Sequence of the first protein:
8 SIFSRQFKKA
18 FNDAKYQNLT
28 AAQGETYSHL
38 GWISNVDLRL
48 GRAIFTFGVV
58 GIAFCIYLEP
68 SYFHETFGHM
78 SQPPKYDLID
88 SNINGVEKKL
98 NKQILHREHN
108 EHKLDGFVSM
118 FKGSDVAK

The following describes two proteins that form a bound complex.

Residue-level contacts at the interface:
Residue N161 in the second protein contacts residue Y83 in the first protein (closest heavy-atom distance 2.7 Å).
Residue Y33 in the second protein contacts residue F114 in the first protein (closest heavy-atom distance 3.7 Å).
Residue V83 in the second protein is in contact with residue I86 in the first protein (closest heavy-atom distance 3.5 Å).
Residue P107 in the second protein interacts with residue D84 in the first protein (closest heavy-atom distance 3.8 Å).
Residue V193 in the second protein is in contact with residue N98 in the first protein (closest heavy-atom distance 3.9 Å).
Residue F84 in the second protein is in contact with residue I90 in the first protein (closest heavy-atom distance 3.6 Å).
Residue P195 in the second protein interacts with residue L97 in the first protein (closest heavy-atom distance 3.9 Å).
Residue E165 in the second protein contacts residue D84 in the first protein (closest heavy-atom distance 3.2 Å).
Residue N161 in the second protein is in contact with residue P81 in the first protein (closest heavy-atom distance 3.6 Å).
Residue E165 in the second protein is in contact with residue L85 in the first protein (closest heavy-atom distance 3.8 Å).
Residue G111 in the second protein contacts residue Y64 in the first protein (closest heavy-atom distance 3.2 Å).
Residue Y33 in the second protein interacts with residue L111 in the first protein (closest heavy-atom distance 4.0 Å).
Residue Y33 in the second protein is in contact with residue K110 in the first protein (closest heavy-atom distance 3.8 Å).
Residue H19 in the second protein interacts with residue E108 in the first protein (closest heavy-atom distance 2.4 Å).
Residue Y115 in the second protein contacts residue P80 in the first protein (closest heavy-atom distance 3.6 Å).
Residue T91 in the second protein interacts with residue L102 in the first protein (closest heavy-atom distance 3.7 Å).
Residue L110 in the second protein interacts with residue K82 in the first protein (closest heavy-atom distance 3.8 Å).
Residue H94 in the second protein is in contact with residue H109 in the first protein (closest heavy-atom distance 3.4 Å).
Residue L110 in the second protein interacts with residue P80 in the first protein (closest heavy-atom distance 3.6 Å).
Residue K22 in the second protein interacts with residue L111 in the first protein (closest heavy-atom distance 3.5 Å).
Residue H158 in the second protein is in contact with residue Y83 in the first protein (closest heavy-atom distance 3.7 Å).
Residue H158 in the second protein contacts residue P81 in the first protein (closest heavy-atom distance 3.5 Å).
Residue I26 in the second protein is in contact with residue L111 in the first protein (closest heavy-atom distance 3.7 Å).
Residue F84 in the second protein is in contact with residue N98 in the first protein (closest heavy-atom distance 3.2 Å).
Residue V83 in the second protein contacts residue N89 in the first protein (closest heavy-atom distance 3.8 Å).
Residue K88 in the second protein contacts residue N98 in the first protein (closest heavy-atom distance 3.8 Å).
Residue M25 in the second protein contacts residue L111 in the first protein (closest heavy-atom distance 3.7 Å).
Residue L110 in the second protein is in contact with residue P81 in the first protein (closest heavy-atom distance 3.4 Å).
Residue V193 in the second protein interacts with residue I90 in the first protein (closest heavy-atom distance 4.1 Å).
Residue F84 in the second protein contacts residue D87 in the first protein (closest heavy-atom distance 3.0 Å).
Residue F92 in the second protein contacts residue E105 in the first protein (closest heavy-atom distance 3.1 Å).
Residue T91 in the second protein is in contact with residue H106 in the first protein (closest heavy-atom distance 3.9 Å).
Residue R203 in the second protein interacts with residue E105 in the first protein (closest heavy-atom distance 3.4 Å).
Residue T114 in the second protein is in contact with residue P80 in the first protein (closest heavy-atom distance 4.0 Å).
Residue K87 in the second protein is in contact with residue D84 in the first protein (closest heavy-atom distance 3.5 Å).
Residue H19 in the second protein interacts with residue R104 in the first protein (closest heavy-atom distance 3.4 Å).
Residue K22 in the second protein interacts with residue E108 in the first protein (closest heavy-atom distance 3.7 Å).
Residue L108 in the second protein interacts with residue K82 in the first protein (closest heavy-atom distance 3.4 Å).
Residue E165 in the second protein interacts with residue Y83 in the first protein (closest heavy-atom distance 3.5 Å).
Residue S80 in the second protein contacts residue N89 in the first protein (closest heavy-atom distance 2.8 Å).
Residue Y32 in the second protein is in contact with residue F114 in the first protein (closest heavy-atom distance 3.9 Å).
Residue L110 in the second protein contacts residue Y64 in the first protein (closest heavy-atom distance 3.9 Å).
Residue P195 in the second protein is in contact with residue E94 in the first protein (closest heavy-atom distance 3.2 Å).
Residue L157 in the second protein interacts with residue P81 in the first protein (closest heavy-atom distance 3.6 Å).
Residue Y115 in the second protein contacts residue Q79 in the first protein (closest heavy-atom distance 3.2 Å).
Residue K87 in the second protein is in contact with residue L102 in the first protein (closest heavy-atom distance 3.5 Å).
Residue K87 in the second protein is in contact with residue I86 in the first protein (closest heavy-atom distance 3.6 Å).
Residue L162 in the second protein contacts residue L85 in the first protein (closest heavy-atom distance 3.6 Å).
Residue Y115 in the second protein is in contact with residue Y64 in the first protein (closest heavy-atom distance 4.1 Å).
Residue T91 in the second protein contacts residue E105 in the first protein (closest heavy-atom distance 3.6 Å).
Residue I112 in the second protein is in contact with residue Y64 in the first protein (closest heavy-atom distance 3.2 Å).
Residue K196 in the second protein interacts with residue L97 in the first protein (closest heavy-atom distance 4.0 Å).
Residue V193 in the second protein interacts with residue E94 in the first protein (closest heavy-atom distance 3.8 Å).
Residue N161 in the second protein contacts residue K82 in the first protein (closest heavy-atom distance 3.4 Å).
Residue R173 in the second protein is in contact with residue D84 in the first protein (closest heavy-atom distance 3.7 Å).
Residue R173 in the second protein is in contact with residue I86 in the first protein (closest heavy-atom distance 3.5 Å).
Residue F92 in the second protein contacts residue I101 in the first protein (closest heavy-atom distance 3.5 Å).
Residue R203 in the second protein interacts with residue E108 in the first protein (closest heavy-atom distance 3.4 Å).
Residue Y119 in the second protein is in contact with residue M77 in the first protein (closest heavy-atom distance 4.0 Å).
Residue K118 in the second protein is in contact with residue S78 in the first protein (closest heavy-atom distance 3.3 Å).

Sequence of the second protein:
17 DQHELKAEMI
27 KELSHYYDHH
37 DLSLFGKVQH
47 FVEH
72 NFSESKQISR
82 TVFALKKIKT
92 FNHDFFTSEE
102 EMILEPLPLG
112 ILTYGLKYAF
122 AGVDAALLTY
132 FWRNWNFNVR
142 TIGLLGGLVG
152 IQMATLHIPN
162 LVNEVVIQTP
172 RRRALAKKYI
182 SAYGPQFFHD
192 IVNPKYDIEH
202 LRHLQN